Sequence of the second protein:
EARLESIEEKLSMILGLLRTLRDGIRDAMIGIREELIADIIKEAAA

Sequence of the first protein:
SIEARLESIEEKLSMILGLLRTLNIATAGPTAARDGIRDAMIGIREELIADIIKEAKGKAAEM

Contacts between the two chains:
Residue K227 in the first protein is in contact with residue A226 in the second protein (closest heavy-atom distance 4.6 Å).
Residue E216 in the first protein interacts with residue D221 in the second protein (closest heavy-atom distance 3.2 Å).
Residue I219 in the first protein is in contact with residue E225 in the second protein (closest heavy-atom distance 4.6 Å).
Residue I222 in the first protein contacts residue L218 in the second protein (closest heavy-atom distance 4.7 Å).
Residue I214 in the first protein interacts with residue L218 in the second protein (closest heavy-atom distance 4.0 Å).
Residue I219 in the first protein interacts with residue D221 in the second protein (closest heavy-atom distance 2.9 Å).
Residue A220 in the first protein interacts with residue E225 in the second protein (closest heavy-atom distance 4.3 Å).
Residue I222 in the first protein is in contact with residue I222 in the second protein (closest heavy-atom distance 4.2 Å).
Residue I219 in the first protein contacts residue I222 in the second protein (closest heavy-atom distance 3.3 Å).
Residue L193 in the first protein contacts residue L193 in the second protein (closest heavy-atom distance 4.9 Å).
Residue G213 in the first protein contacts residue I214 in the second protein (closest heavy-atom distance 5.0 Å).
Residue I219 in the first protein contacts residue L218 in the second protein (closest heavy-atom distance 3.6 Å).
Residue A210 in the first protein interacts with residue I214 in the second protein (closest heavy-atom distance 3.9 Å).
Residue I223 in the first protein contacts residue I222 in the second protein (closest heavy-atom distance 3.7 Å).
Residue I223 in the first protein interacts with residue E225 in the second protein (closest heavy-atom distance 3.0 Å).
Residue R215 in the first protein is in contact with residue D221 in the second protein (closest heavy-atom distance 4.9 Å).

This data describes a binding interaction between two proteins.